Sequence of chain B:
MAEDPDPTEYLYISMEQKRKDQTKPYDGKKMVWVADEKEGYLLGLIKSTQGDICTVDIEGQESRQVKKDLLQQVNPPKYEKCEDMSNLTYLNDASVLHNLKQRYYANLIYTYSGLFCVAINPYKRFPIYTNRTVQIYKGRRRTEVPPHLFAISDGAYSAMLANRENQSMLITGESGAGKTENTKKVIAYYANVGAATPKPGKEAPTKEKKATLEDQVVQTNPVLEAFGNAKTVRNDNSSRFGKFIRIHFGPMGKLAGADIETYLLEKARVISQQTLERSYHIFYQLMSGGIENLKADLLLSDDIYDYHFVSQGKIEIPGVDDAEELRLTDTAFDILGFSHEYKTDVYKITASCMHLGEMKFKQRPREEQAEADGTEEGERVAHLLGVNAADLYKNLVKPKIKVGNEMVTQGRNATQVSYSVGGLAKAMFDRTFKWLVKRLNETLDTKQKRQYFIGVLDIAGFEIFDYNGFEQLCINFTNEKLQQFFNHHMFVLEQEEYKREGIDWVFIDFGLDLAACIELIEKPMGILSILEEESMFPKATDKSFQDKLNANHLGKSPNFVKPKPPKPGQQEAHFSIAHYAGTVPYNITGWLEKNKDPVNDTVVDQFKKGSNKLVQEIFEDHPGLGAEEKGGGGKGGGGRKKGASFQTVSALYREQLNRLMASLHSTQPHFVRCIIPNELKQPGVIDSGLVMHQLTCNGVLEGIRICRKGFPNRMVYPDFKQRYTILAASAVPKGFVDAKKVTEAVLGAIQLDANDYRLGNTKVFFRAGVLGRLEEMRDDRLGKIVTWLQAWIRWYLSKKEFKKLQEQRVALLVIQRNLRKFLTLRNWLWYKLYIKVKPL

Sequence of chain A:
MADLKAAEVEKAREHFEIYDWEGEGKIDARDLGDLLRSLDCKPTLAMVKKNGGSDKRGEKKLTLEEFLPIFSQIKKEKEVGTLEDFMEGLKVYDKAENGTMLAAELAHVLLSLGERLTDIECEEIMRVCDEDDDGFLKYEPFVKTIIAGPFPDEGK

The following describes two proteins that form a bound complex.

Contacts between the two chains:
Residue R781 in chain B interacts with residue D85 in chain A (closest heavy-atom distance 3.4 Å).
Residue W788 in chain B interacts with residue E79 in chain A (closest heavy-atom distance 3.1 Å).
Residue L782 in chain B is in contact with residue G89 in chain A (closest heavy-atom distance 3.3 Å).
Residue R723 in chain B contacts residue K91 in chain A (closest heavy-atom distance 2.9 Å).
Residue R781 in chain B is in contact with residue E84 in chain A (closest heavy-atom distance 3.0 Å).
Residue Q816 in chain B is in contact with residue E22 in chain A (closest heavy-atom distance 3.0 Å).
Residue W792 in chain B interacts with residue T82 in chain A (closest heavy-atom distance 3.4 Å).
Residue V786 in chain B interacts with residue D85 in chain A (closest heavy-atom distance 3.4 Å).
Residue K799 in chain B interacts with residue D153 in chain A (closest heavy-atom distance 3.4 Å).
Residue W792 in chain B interacts with residue K42 in chain A (closest heavy-atom distance 3.2 Å).
Residue I785 in chain B is in contact with residue L110 in chain A (closest heavy-atom distance 3.5 Å).
Residue A791 in chain B interacts with residue P43 in chain A (closest heavy-atom distance 3.4 Å).
Residue T725 in chain B is in contact with residue Y139 in chain A (closest heavy-atom distance 3.5 Å).
Residue Q806 in chain B interacts with residue H15 in chain A (closest heavy-atom distance 3.2 Å).
Residue F802 in chain B is in contact with residue Y19 in chain A (closest heavy-atom distance 3.0 Å).
Residue R794 in chain B is in contact with residue R37 in chain A (closest heavy-atom distance 3.5 Å).
Residue P198 in chain B is in contact with residue E105 in chain A (closest heavy-atom distance 3.4 Å).
Residue Q790 in chain B interacts with residue L117 in chain A (closest heavy-atom distance 3.4 Å).
Residue K734 in chain B interacts with residue E97 in chain A (closest heavy-atom distance 3.1 Å).
Residue L161 in chain B interacts with residue K95 in chain A (closest heavy-atom distance 3.3 Å).
Residue Y796 in chain B interacts with residue E121 in chain A (closest heavy-atom distance 3.0 Å).
Residue S730 in chain B is in contact with residue E88 in chain A (closest heavy-atom distance 3.3 Å).
Residue I793 in chain B is in contact with residue E121 in chain A (closest heavy-atom distance 3.5 Å).
Residue L805 in chain B contacts residue I18 in chain A (closest heavy-atom distance 3.0 Å).
Residue A729 in chain B is in contact with residue E88 in chain A (closest heavy-atom distance 3.5 Å).
Residue Q808 in chain B interacts with residue W21 in chain A (closest heavy-atom distance 3.0 Å).
Residue T725 in chain B contacts residue K91 in chain A (closest heavy-atom distance 3.5 Å).
Residue R809 in chain B is in contact with residue E14 in chain A (closest heavy-atom distance 3.3 Å).
Residue S798 in chain B interacts with residue R37 in chain A (closest heavy-atom distance 3.2 Å).
Residue K799 in chain B interacts with residue R37 in chain A (closest heavy-atom distance 3.5 Å).
Residue G783 in chain B contacts residue L113 in chain A (closest heavy-atom distance 3.3 Å).
Residue A791 in chain B is in contact with residue K42 in chain A (closest heavy-atom distance 3.3 Å).
Residue L812 in chain B interacts with residue W21 in chain A (closest heavy-atom distance 3.5 Å).
Residue I785 in chain B contacts residue V109 in chain A (closest heavy-atom distance 2.8 Å).
Residue D779 in chain B contacts residue V92 in chain A (closest heavy-atom distance 3.3 Å).
Residue T725 in chain B is in contact with residue L90 in chain A (closest heavy-atom distance 3.5 Å).
Residue T197 in chain B interacts with residue E105 in chain A (closest heavy-atom distance 3.2 Å).
Residue S798 in chain B is in contact with residue D34 in chain A (closest heavy-atom distance 3.4 Å).
Residue A791 in chain B contacts residue E79 in chain A (closest heavy-atom distance 3.5 Å).
Residue R723 in chain B contacts residue K95 in chain A (closest heavy-atom distance 3.1 Å).
Residue W795 in chain B contacts residue I146 in chain A (closest heavy-atom distance 3.2 Å).
Residue W795 in chain B contacts residue R37 in chain A (closest heavy-atom distance 3.4 Å).
Residue Y796 in chain B interacts with residue F142 in chain A (closest heavy-atom distance 3.5 Å).
Residue R778 in chain B is in contact with residue D94 in chain A (closest heavy-atom distance 3.5 Å).
Residue K799 in chain B interacts with residue F151 in chain A (closest heavy-atom distance 3.1 Å).
Residue Y724 in chain B is in contact with residue K91 in chain A (closest heavy-atom distance 3.2 Å).
Residue F802 in chain B contacts residue H15 in chain A (closest heavy-atom distance 3.3 Å).
Residue Y724 in chain B is in contact with residue E97 in chain A (closest heavy-atom distance 2.9 Å).
Residue I785 in chain B is in contact with residue L90 in chain A (closest heavy-atom distance 3.5 Å).
Residue R794 in chain B is in contact with residue E115 in chain A (closest heavy-atom distance 3.2 Å).
Residue T787 in chain B is in contact with residue T44 in chain A (closest heavy-atom distance 3.5 Å).
Residue R723 in chain B is in contact with residue E97 in chain A (closest heavy-atom distance 3.0 Å).
Residue F802 in chain B is in contact with residue I18 in chain A (closest heavy-atom distance 3.4 Å).
Residue W788 in chain B interacts with residue D85 in chain A (closest heavy-atom distance 3.2 Å).
Residue K799 in chain B is in contact with residue P150 in chain A (closest heavy-atom distance 3.5 Å).
Residue W792 in chain B contacts residue F86 in chain A (closest heavy-atom distance 3.4 Å).
Residue L782 in chain B interacts with residue E88 in chain A (closest heavy-atom distance 3.5 Å).
Residue T197 in chain B is in contact with residue Y93 in chain A (closest heavy-atom distance 3.2 Å).
Residue I726 in chain B contacts residue E88 in chain A (closest heavy-atom distance 3.2 Å).
Residue T725 in chain B interacts with residue E88 in chain A (closest heavy-atom distance 3.1 Å).